Sequence of protein 1:
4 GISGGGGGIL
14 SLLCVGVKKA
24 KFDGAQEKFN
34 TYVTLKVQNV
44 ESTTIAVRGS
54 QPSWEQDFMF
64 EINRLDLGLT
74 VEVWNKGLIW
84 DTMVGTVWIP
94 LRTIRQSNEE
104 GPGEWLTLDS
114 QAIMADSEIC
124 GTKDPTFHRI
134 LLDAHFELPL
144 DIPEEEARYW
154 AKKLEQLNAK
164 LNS

Sequence of protein 2:
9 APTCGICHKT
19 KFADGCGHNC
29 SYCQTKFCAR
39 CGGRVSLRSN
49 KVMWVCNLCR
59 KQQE

This data describes a binding interaction between two proteins.

Interface contacts:
Residue N66 in protein 1 is in contact with residue C24 in protein 2 (closest heavy-atom distance 3.8 Å).
Residue E64 in protein 1 interacts with residue A37 in protein 2 (closest heavy-atom distance 2.9 Å).
Residue G4 in protein 1 contacts residue L45 in protein 2 (closest heavy-atom distance 3.8 Å).
Residue E64 in protein 1 is in contact with residue G25 in protein 2 (closest heavy-atom distance 3.8 Å).
Residue Q41 in protein 1 is in contact with residue A21 in protein 2 (closest heavy-atom distance 3.6 Å).
Residue L143 in protein 1 interacts with residue N55 in protein 2 (closest heavy-atom distance 3.6 Å).
Residue G10 in protein 1 is in contact with residue R42 in protein 2 (closest heavy-atom distance 3.6 Å).
Residue G7 in protein 1 contacts residue R42 in protein 2 (closest heavy-atom distance 3.5 Å).
Residue A150 in protein 1 interacts with residue V43 in protein 2 (closest heavy-atom distance 3.5 Å).
Residue L157 in protein 1 is in contact with residue Y30 in protein 2 (closest heavy-atom distance 3.6 Å).
Residue L15 in protein 1 contacts residue T18 in protein 2 (closest heavy-atom distance 3.5 Å).
Residue I65 in protein 1 is in contact with residue C24 in protein 2 (closest heavy-atom distance 3.6 Å).
Residue S45 in protein 1 is in contact with residue K19 in protein 2 (closest heavy-atom distance 3.0 Å).
Residue M62 in protein 1 interacts with residue T18 in protein 2 (closest heavy-atom distance 3.3 Å).
Residue E64 in protein 1 is in contact with residue F20 in protein 2 (closest heavy-atom distance 3.7 Å).
Residue G8 in protein 1 is in contact with residue R42 in protein 2 (closest heavy-atom distance 3.0 Å).
Residue E64 in protein 1 contacts residue C24 in protein 2 (closest heavy-atom distance 3.4 Å).
Residue L143 in protein 1 is in contact with residue A37 in protein 2 (closest heavy-atom distance 3.6 Å).
Residue I145 in protein 1 is in contact with residue R42 in protein 2 (closest heavy-atom distance 3.8 Å).
Residue I145 in protein 1 contacts residue G41 in protein 2 (closest heavy-atom distance 3.8 Å).
Residue V43 in protein 1 is in contact with residue A21 in protein 2 (closest heavy-atom distance 3.5 Å).
Residue Y152 in protein 1 interacts with residue Q61 in protein 2 (closest heavy-atom distance 2.6 Å).
Residue E44 in protein 1 is in contact with residue K19 in protein 2 (closest heavy-atom distance 2.9 Å).
Residue W153 in protein 1 is in contact with residue Q61 in protein 2 (closest heavy-atom distance 3.3 Å).
Residue G9 in protein 1 is in contact with residue R42 in protein 2 (closest heavy-atom distance 3.5 Å).
Residue W153 in protein 1 is in contact with residue Y30 in protein 2 (closest heavy-atom distance 3.7 Å).
Residue I145 in protein 1 is in contact with residue V53 in protein 2 (closest heavy-atom distance 3.8 Å).
Residue G4 in protein 1 contacts residue R46 in protein 2 (closest heavy-atom distance 2.9 Å).
Residue I145 in protein 1 interacts with residue R58 in protein 2 (closest heavy-atom distance 3.8 Å).
Residue C17 in protein 1 contacts residue R38 in protein 2 (closest heavy-atom distance 3.4 Å).
Residue V43 in protein 1 interacts with residue K19 in protein 2 (closest heavy-atom distance 3.7 Å).
Residue L143 in protein 1 interacts with residue R38 in protein 2 (closest heavy-atom distance 3.6 Å).
Residue E64 in protein 1 contacts residue C36 in protein 2 (closest heavy-atom distance 3.3 Å).
Residue M62 in protein 1 contacts residue R38 in protein 2 (closest heavy-atom distance 3.6 Å).
Residue L15 in protein 1 interacts with residue R38 in protein 2 (closest heavy-atom distance 3.3 Å).
Residue S6 in protein 1 is in contact with residue V43 in protein 2 (closest heavy-atom distance 3.4 Å).
Residue L157 in protein 1 contacts residue S29 in protein 2 (closest heavy-atom distance 3.5 Å).
Residue E64 in protein 1 interacts with residue K19 in protein 2 (closest heavy-atom distance 2.8 Å).
Residue L157 in protein 1 is in contact with residue M51 in protein 2 (closest heavy-atom distance 3.6 Å).
Residue M62 in protein 1 is in contact with residue K17 in protein 2 (closest heavy-atom distance 2.6 Å).
Residue G4 in protein 1 contacts residue S44 in protein 2 (closest heavy-atom distance 3.8 Å).
Residue W153 in protein 1 contacts residue V53 in protein 2 (closest heavy-atom distance 3.9 Å).
Residue I5 in protein 1 interacts with residue V43 in protein 2 (closest heavy-atom distance 3.7 Å).
Residue E64 in protein 1 contacts residue A21 in protein 2 (closest heavy-atom distance 2.9 Å).
Residue S6 in protein 1 is in contact with residue S44 in protein 2 (closest heavy-atom distance 2.9 Å).
Residue E149 in protein 1 contacts residue R58 in protein 2 (closest heavy-atom distance 2.9 Å).
Residue E140 in protein 1 contacts residue R38 in protein 2 (closest heavy-atom distance 3.0 Å).
Residue F63 in protein 1 is in contact with residue K19 in protein 2 (closest heavy-atom distance 3.4 Å).
Residue E64 in protein 1 is in contact with residue T18 in protein 2 (closest heavy-atom distance 3.6 Å).
Residue W153 in protein 1 contacts residue M51 in protein 2 (closest heavy-atom distance 3.8 Å).
Residue A154 in protein 1 interacts with residue V43 in protein 2 (closest heavy-atom distance 3.8 Å).
Residue D60 in protein 1 interacts with residue K17 in protein 2 (closest heavy-atom distance 3.2 Å).
Residue W153 in protein 1 interacts with residue C57 in protein 2 (closest heavy-atom distance 3.1 Å).
Residue I5 in protein 1 interacts with residue S44 in protein 2 (closest heavy-atom distance 3.3 Å).
Residue P146 in protein 1 is in contact with residue R58 in protein 2 (closest heavy-atom distance 3.8 Å).
Residue S14 in protein 1 is in contact with residue A37 in protein 2 (closest heavy-atom distance 3.9 Å).
Residue K156 in protein 1 is in contact with residue Y30 in protein 2 (closest heavy-atom distance 3.2 Å).
Residue M62 in protein 1 is in contact with residue K19 in protein 2 (closest heavy-atom distance 3.1 Å).
Residue K156 in protein 1 interacts with residue Q61 in protein 2 (closest heavy-atom distance 3.8 Å).
Residue L143 in protein 1 interacts with residue G40 in protein 2 (closest heavy-atom distance 3.5 Å).